This data describes a binding interaction between two proteins.

Sequence of protein 1:
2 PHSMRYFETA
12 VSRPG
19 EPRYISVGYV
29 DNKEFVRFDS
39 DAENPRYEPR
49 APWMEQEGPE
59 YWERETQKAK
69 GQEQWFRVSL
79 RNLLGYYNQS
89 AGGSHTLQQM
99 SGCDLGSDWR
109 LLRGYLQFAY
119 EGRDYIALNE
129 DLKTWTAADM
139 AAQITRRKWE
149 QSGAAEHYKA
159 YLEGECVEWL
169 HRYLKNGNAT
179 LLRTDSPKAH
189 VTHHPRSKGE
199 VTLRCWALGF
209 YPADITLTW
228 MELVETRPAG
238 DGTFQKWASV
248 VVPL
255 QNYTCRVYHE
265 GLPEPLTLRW

Sequence of protein 2:
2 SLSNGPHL

Interface contacts:
Residue W73 in protein 1 is in contact with residue N5 in protein 2 (closest heavy-atom distance 3.5 Å).
Residue Q70 in protein 1 is in contact with residue L3 in protein 2 (closest heavy-atom distance 3.4 Å).
Residue V76 in protein 1 contacts residue H8 in protein 2 (closest heavy-atom distance 3.6 Å).
Residue H155 in protein 1 is in contact with residue L3 in protein 2 (closest heavy-atom distance 4.3 Å).
Residue F116 in protein 1 contacts residue L9 in protein 2 (closest heavy-atom distance 4.4 Å).
Residue E9 in protein 1 is in contact with residue L3 in protein 2 (closest heavy-atom distance 5.0 Å).
Residue S77 in protein 1 is in contact with residue H8 in protein 2 (closest heavy-atom distance 3.7 Å).
Residue W147 in protein 1 is in contact with residue L9 in protein 2 (closest heavy-atom distance 3.6 Å).
Residue Q70 in protein 1 is in contact with residue N5 in protein 2 (closest heavy-atom distance 3.0 Å).
Residue Y159 in protein 1 contacts residue L3 in protein 2 (closest heavy-atom distance 3.7 Å).
Residue W73 in protein 1 contacts residue H8 in protein 2 (closest heavy-atom distance 3.3 Å).
Residue T143 in protein 1 contacts residue H8 in protein 2 (closest heavy-atom distance 4.7 Å).
Residue Y156 in protein 1 contacts residue L3 in protein 2 (closest heavy-atom distance 3.6 Å).
Residue L114 in protein 1 interacts with residue L3 in protein 2 (closest heavy-atom distance 4.0 Å).
Residue Y45 in protein 1 interacts with residue S2 in protein 2 (closest heavy-atom distance 3.6 Å).
Residue E63 in protein 1 contacts residue S2 in protein 2 (closest heavy-atom distance 2.9 Å).
Residue Y84 in protein 1 is in contact with residue L9 in protein 2 (closest heavy-atom distance 3.0 Å).
Residue Q70 in protein 1 interacts with residue S4 in protein 2 (closest heavy-atom distance 4.0 Å).
Residue H155 in protein 1 interacts with residue N5 in protein 2 (closest heavy-atom distance 4.4 Å).
Residue K66 in protein 1 is in contact with residue S4 in protein 2 (closest heavy-atom distance 3.9 Å).
Residue Q97 in protein 1 contacts residue N5 in protein 2 (closest heavy-atom distance 2.8 Å).
Residue A67 in protein 1 is in contact with residue S2 in protein 2 (closest heavy-atom distance 5.0 Å).
Residue N80 in protein 1 contacts residue L9 in protein 2 (closest heavy-atom distance 3.0 Å).
Residue K66 in protein 1 is in contact with residue L3 in protein 2 (closest heavy-atom distance 4.9 Å).
Residue Y156 in protein 1 is in contact with residue S4 in protein 2 (closest heavy-atom distance 4.8 Å).
Residue Y156 in protein 1 interacts with residue N5 in protein 2 (closest heavy-atom distance 3.4 Å).
Residue H155 in protein 1 is in contact with residue S4 in protein 2 (closest heavy-atom distance 2.6 Å).
Residue L95 in protein 1 contacts residue L9 in protein 2 (closest heavy-atom distance 3.7 Å).
Residue F74 in protein 1 is in contact with residue N5 in protein 2 (closest heavy-atom distance 4.0 Å).
Residue H155 in protein 1 contacts residue G6 in protein 2 (closest heavy-atom distance 4.1 Å).
Residue K146 in protein 1 is in contact with residue L9 in protein 2 (closest heavy-atom distance 3.0 Å).
Residue Y156 in protein 1 interacts with residue P7 in protein 2 (closest heavy-atom distance 4.2 Å).
Residue Y159 in protein 1 contacts residue S2 in protein 2 (closest heavy-atom distance 3.8 Å).
Residue W147 in protein 1 contacts residue H8 in protein 2 (closest heavy-atom distance 2.7 Å).
Residue Y7 in protein 1 is in contact with residue S2 in protein 2 (closest heavy-atom distance 3.7 Å).
Residue S150 in protein 1 interacts with residue P7 in protein 2 (closest heavy-atom distance 3.6 Å).
Residue I124 in protein 1 interacts with residue L9 in protein 2 (closest heavy-atom distance 4.4 Å).
Residue K66 in protein 1 interacts with residue S2 in protein 2 (closest heavy-atom distance 2.9 Å).
Residue W73 in protein 1 contacts residue L9 in protein 2 (closest heavy-atom distance 3.7 Å).
Residue Q97 in protein 1 contacts residue L3 in protein 2 (closest heavy-atom distance 4.0 Å).
Residue K146 in protein 1 interacts with residue H8 in protein 2 (closest heavy-atom distance 3.3 Å).
Residue Y156 in protein 1 interacts with residue G6 in protein 2 (closest heavy-atom distance 3.2 Å).
Residue W147 in protein 1 contacts residue P7 in protein 2 (closest heavy-atom distance 3.4 Å).
Residue L114 in protein 1 is in contact with residue N5 in protein 2 (closest heavy-atom distance 4.8 Å).
Residue W73 in protein 1 interacts with residue P7 in protein 2 (closest heavy-atom distance 3.2 Å).
Residue A152 in protein 1 is in contact with residue P7 in protein 2 (closest heavy-atom distance 3.9 Å).
Residue F116 in protein 1 is in contact with residue N5 in protein 2 (closest heavy-atom distance 4.2 Å).
Residue W73 in protein 1 contacts residue G6 in protein 2 (closest heavy-atom distance 3.0 Å).
Residue T143 in protein 1 interacts with residue L9 in protein 2 (closest heavy-atom distance 2.7 Å).
Residue L81 in protein 1 interacts with residue L9 in protein 2 (closest heavy-atom distance 3.8 Å).
Residue Y123 in protein 1 contacts residue L9 in protein 2 (closest heavy-atom distance 3.8 Å).
Residue Q72 in protein 1 contacts residue H8 in protein 2 (closest heavy-atom distance 4.7 Å).
Residue S77 in protein 1 is in contact with residue L9 in protein 2 (closest heavy-atom distance 3.2 Å).
Residue N80 in protein 1 interacts with residue H8 in protein 2 (closest heavy-atom distance 3.9 Å).
Residue S99 in protein 1 contacts residue L3 in protein 2 (closest heavy-atom distance 3.9 Å).